Sequence of chain B:
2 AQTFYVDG

Contacts between the two chains:
Residue G27 in chain A contacts residue Y6 in chain B (closest heavy-atom distance 3.3 Å).
Residue I47 in chain A contacts residue G9 in chain B (closest heavy-atom distance 4.3 Å).
Residue I47 in chain A is in contact with residue V7 in chain B (closest heavy-atom distance 4.4 Å).
Residue G48 in chain A contacts residue V7 in chain B (closest heavy-atom distance 3.5 Å).
Residue D29 in chain A is in contact with residue D8 in chain B (closest heavy-atom distance 3.7 Å).
Residue D29 in chain A interacts with residue V7 in chain B (closest heavy-atom distance 3.1 Å).
Residue I84 in chain A contacts residue F5 in chain B (closest heavy-atom distance 3.8 Å).
Residue D30 in chain A is in contact with residue D8 in chain B (closest heavy-atom distance 4.8 Å).
Residue G27 in chain A contacts residue V7 in chain B (closest heavy-atom distance 3.1 Å).
Residue D30 in chain A contacts residue V7 in chain B (closest heavy-atom distance 4.2 Å).
Residue V32 in chain A interacts with residue V7 in chain B (closest heavy-atom distance 4.0 Å).
Residue L23 in chain A interacts with residue F5 in chain B (closest heavy-atom distance 3.6 Å).
Residue G27 in chain A interacts with residue F5 in chain B (closest heavy-atom distance 4.5 Å).
Residue N25 in chain A is in contact with residue F5 in chain B (closest heavy-atom distance 2.5 Å).
Residue A28 in chain A interacts with residue F5 in chain B (closest heavy-atom distance 4.3 Å).
Residue I50 in chain A interacts with residue T4 in chain B (closest heavy-atom distance 4.1 Å).
Residue I47 in chain A contacts residue D8 in chain B (closest heavy-atom distance 3.6 Å).
Residue D30 in chain A interacts with residue G9 in chain B (closest heavy-atom distance 2.8 Å).
Residue G48 in chain A interacts with residue Y6 in chain B (closest heavy-atom distance 3.7 Å).
Residue G49 in chain A contacts residue Y6 in chain B (closest heavy-atom distance 3.5 Å).
Residue D29 in chain A contacts residue G9 in chain B (closest heavy-atom distance 3.0 Å).
Residue F53 in chain A contacts residue D8 in chain B (closest heavy-atom distance 4.2 Å).
Residue A28 in chain A interacts with residue V7 in chain B (closest heavy-atom distance 3.5 Å).
Residue M46 in chain A contacts residue D8 in chain B (closest heavy-atom distance 4.8 Å).
Residue A28 in chain A is in contact with residue Y6 in chain B (closest heavy-atom distance 5.0 Å).
Residue R8 in chain A interacts with residue F5 in chain B (closest heavy-atom distance 3.5 Å).
Residue G48 in chain A contacts residue D8 in chain B (closest heavy-atom distance 2.8 Å).
Residue V82 in chain A is in contact with residue F5 in chain B (closest heavy-atom distance 3.7 Å).
Residue R8 in chain A interacts with residue A2 in chain B (closest heavy-atom distance 4.9 Å).
Residue K45 in chain A contacts residue G9 in chain B (closest heavy-atom distance 3.1 Å).
Residue I84 in chain A contacts residue V7 in chain B (closest heavy-atom distance 3.9 Å).
Residue I50 in chain A interacts with residue Y6 in chain B (closest heavy-atom distance 3.7 Å).
Residue N25 in chain A interacts with residue Y6 in chain B (closest heavy-atom distance 4.5 Å).
Residue R8 in chain A contacts residue Q3 in chain B (closest heavy-atom distance 3.1 Å).
Residue P81 in chain A contacts residue F5 in chain B (closest heavy-atom distance 4.0 Å).
Residue G49 in chain A contacts residue D8 in chain B (closest heavy-atom distance 5.0 Å).

Sequence of chain A:
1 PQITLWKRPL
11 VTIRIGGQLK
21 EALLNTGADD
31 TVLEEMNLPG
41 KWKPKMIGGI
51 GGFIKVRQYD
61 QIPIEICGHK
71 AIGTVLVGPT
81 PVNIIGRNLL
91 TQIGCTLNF

The following describes two proteins that form a bound complex.